Interface contacts:
Residue C46 in the first protein is in contact with residue D95 in the second protein (closest heavy-atom distance 3.8 Å).
Residue R106 in the first protein is in contact with residue K30 in the second protein (closest heavy-atom distance 3.3 Å).
Residue W35 in the first protein interacts with residue R38 in the second protein (closest heavy-atom distance 0.2 Å).
Residue D37 in the first protein is in contact with residue E39 in the second protein (closest heavy-atom distance 2.5 Å).
Residue Y43 in the first protein contacts residue Q48 in the second protein (closest heavy-atom distance 1.8 Å).
Residue Y107 in the first protein contacts residue I44 in the second protein (closest heavy-atom distance 4.2 Å).
Residue Y107 in the first protein contacts residue A31 in the second protein (closest heavy-atom distance 3.3 Å).
Residue T110 in the first protein interacts with residue S98 in the second protein (closest heavy-atom distance 3.2 Å).
Residue V47 in the first protein is in contact with residue Q48 in the second protein (closest heavy-atom distance 4.0 Å).
Residue K114 in the first protein is in contact with residue I99 in the second protein (closest heavy-atom distance 3.4 Å).
Residue C103 in the first protein is in contact with residue P36 in the second protein (closest heavy-atom distance 2.0 Å).
Residue Y107 in the first protein interacts with residue Y96 in the second protein (closest heavy-atom distance 1.0 Å).
Residue F39 in the first protein is in contact with residue R43 in the second protein (closest heavy-atom distance 4.0 Å).
Residue L104 in the first protein contacts residue G35 in the second protein (closest heavy-atom distance 3.6 Å).
Residue R32 in the first protein interacts with residue F37 in the second protein (closest heavy-atom distance 2.4 Å).
Residue R38 in the first protein interacts with residue E39 in the second protein (closest heavy-atom distance 3.8 Å).
Residue R106 in the first protein is in contact with residue A31 in the second protein (closest heavy-atom distance 1.1 Å).
Residue L104 in the first protein contacts residue P36 in the second protein (closest heavy-atom distance 3.4 Å).
Residue T110 in the first protein contacts residue T28 in the second protein (closest heavy-atom distance 1.9 Å).
Residue C103 in the first protein interacts with residue E34 in the second protein (closest heavy-atom distance 3.0 Å).
Residue K4 in the first protein is in contact with residue Q48 in the second protein (closest heavy-atom distance 3.0 Å).
Residue Y43 in the first protein interacts with residue Y96 in the second protein (closest heavy-atom distance 3.9 Å).
Residue T110 in the first protein interacts with residue P27 in the second protein (closest heavy-atom distance 3.5 Å).
Residue C103 in the first protein contacts residue A31 in the second protein (closest heavy-atom distance 4.1 Å).
Residue R106 in the first protein interacts with residue P27 in the second protein (closest heavy-atom distance 1.9 Å).
Residue A33 in the first protein interacts with residue E39 in the second protein (closest heavy-atom distance 3.3 Å).
Residue N36 in the first protein is in contact with residue E39 in the second protein (closest heavy-atom distance 0.5 Å).
Residue I42 in the first protein is in contact with residue Y96 in the second protein (closest heavy-atom distance 3.5 Å).
Residue Y49 in the first protein contacts residue L92 in the second protein (closest heavy-atom distance 1.9 Å).
Residue C103 in the first protein interacts with residue G35 in the second protein (closest heavy-atom distance 1.8 Å).
Residue F39 in the first protein is in contact with residue E39 in the second protein (closest heavy-atom distance 1.4 Å).
Residue Y100 in the first protein interacts with residue F37 in the second protein (closest heavy-atom distance 3.5 Å).
Residue L108 in the first protein interacts with residue M32 in the second protein (closest heavy-atom distance 3.6 Å).
Residue Y107 in the first protein is in contact with residue L46 in the second protein (closest heavy-atom distance 3.8 Å).
Residue W35 in the first protein interacts with residue F37 in the second protein (closest heavy-atom distance 3.7 Å).
Residue R32 in the first protein contacts residue R38 in the second protein (closest heavy-atom distance 1.9 Å).
Residue Y100 in the first protein is in contact with residue R38 in the second protein (closest heavy-atom distance 4.1 Å).
Residue L3 in the first protein contacts residue F49 in the second protein (closest heavy-atom distance 3.4 Å).
Residue R32 in the first protein interacts with residue K41 in the second protein (closest heavy-atom distance 3.0 Å).
Residue W35 in the first protein is in contact with residue E39 in the second protein (closest heavy-atom distance 0.6 Å).
Residue Q111 in the first protein is in contact with residue D95 in the second protein (closest heavy-atom distance 2.4 Å).
Residue Y100 in the first protein contacts residue G35 in the second protein (closest heavy-atom distance 4.1 Å).
Residue R32 in the first protein is in contact with residue E39 in the second protein (closest heavy-atom distance 3.2 Å).
Residue T34 in the first protein interacts with residue E39 in the second protein (closest heavy-atom distance 3.0 Å).
Residue R106 in the first protein contacts residue T28 in the second protein (closest heavy-atom distance 3.5 Å).
Residue I42 in the first protein interacts with residue M32 in the second protein (closest heavy-atom distance 3.7 Å).
Residue V30 in the first protein contacts residue R38 in the second protein (closest heavy-atom distance 3.1 Å).
Residue F39 in the first protein interacts with residue P36 in the second protein (closest heavy-atom distance 2.6 Å).
Residue Y107 in the first protein is in contact with residue T28 in the second protein (closest heavy-atom distance 2.5 Å).
Residue L104 in the first protein is in contact with residue R38 in the second protein (closest heavy-atom distance 3.8 Å).
Residue W35 in the first protein is in contact with residue P36 in the second protein (closest heavy-atom distance 3.7 Å).
Residue V47 in the first protein contacts residue F49 in the second protein (closest heavy-atom distance 4.1 Å).
Residue Y107 in the first protein interacts with residue M32 in the second protein (closest heavy-atom distance 1.1 Å).
Residue C46 in the first protein contacts residue L92 in the second protein (closest heavy-atom distance 4.1 Å).
Residue F39 in the first protein contacts residue K41 in the second protein (closest heavy-atom distance 4.0 Å).
Residue R106 in the first protein is in contact with residue M32 in the second protein (closest heavy-atom distance 3.4 Å).
Residue C46 in the first protein contacts residue Y96 in the second protein (closest heavy-atom distance 2.8 Å).
Residue Q111 in the first protein is in contact with residue Y96 in the second protein (closest heavy-atom distance 4.0 Å).
Residue K114 in the first protein contacts residue S98 in the second protein (closest heavy-atom distance 3.7 Å).
Residue F39 in the first protein interacts with residue S40 in the second protein (closest heavy-atom distance 0.5 Å).

Sequence of the first protein:
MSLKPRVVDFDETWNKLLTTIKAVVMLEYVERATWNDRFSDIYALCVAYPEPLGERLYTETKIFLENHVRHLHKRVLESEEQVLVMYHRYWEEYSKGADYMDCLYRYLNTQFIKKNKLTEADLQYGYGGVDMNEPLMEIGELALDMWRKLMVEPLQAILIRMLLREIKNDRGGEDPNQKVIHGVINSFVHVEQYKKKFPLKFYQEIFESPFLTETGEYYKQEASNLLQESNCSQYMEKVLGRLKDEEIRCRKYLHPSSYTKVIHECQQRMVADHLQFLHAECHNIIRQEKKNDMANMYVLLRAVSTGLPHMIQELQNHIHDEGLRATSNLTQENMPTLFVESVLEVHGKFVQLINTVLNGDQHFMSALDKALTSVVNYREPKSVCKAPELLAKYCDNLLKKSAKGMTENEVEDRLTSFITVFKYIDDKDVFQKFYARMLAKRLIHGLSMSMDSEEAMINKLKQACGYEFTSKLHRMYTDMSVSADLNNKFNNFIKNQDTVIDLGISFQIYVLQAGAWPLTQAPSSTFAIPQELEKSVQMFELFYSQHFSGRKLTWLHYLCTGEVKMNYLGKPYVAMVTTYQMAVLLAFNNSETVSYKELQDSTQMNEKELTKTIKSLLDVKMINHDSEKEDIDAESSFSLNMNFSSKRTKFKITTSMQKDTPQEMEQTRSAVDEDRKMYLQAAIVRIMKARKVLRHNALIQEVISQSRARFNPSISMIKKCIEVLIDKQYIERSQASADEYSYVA

Sequence of the second protein:
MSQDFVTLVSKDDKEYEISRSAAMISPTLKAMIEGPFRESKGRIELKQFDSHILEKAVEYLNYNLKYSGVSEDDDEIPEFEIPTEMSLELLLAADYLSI

The following describes two proteins that form a bound complex.